Residue-level contacts at the interface:
Residue T5 in the second protein contacts residue L28 in the first protein (closest heavy-atom distance 3.3 Å).
Residue V57 in the second protein contacts residue R5 in the first protein (closest heavy-atom distance 3.1 Å).
Residue Y55 in the second protein contacts residue R6 in the first protein (closest heavy-atom distance 3.3 Å).
Residue P12 in the second protein interacts with residue R5 in the first protein (closest heavy-atom distance 3.8 Å).
Residue P12 in the second protein is in contact with residue Y18 in the first protein (closest heavy-atom distance 3.7 Å).
Residue S3 in the second protein contacts residue F26 in the first protein (closest heavy-atom distance 2.9 Å).
Residue V6 in the second protein contacts residue S27 in the first protein (closest heavy-atom distance 3.9 Å).
Residue C7 in the second protein contacts residue D30 in the first protein (closest heavy-atom distance 3.7 Å).
Residue Y52 in the second protein interacts with residue I8 in the first protein (closest heavy-atom distance 3.8 Å).
Residue E54 in the second protein interacts with residue I7 in the first protein (closest heavy-atom distance 3.7 Å).
Residue V2 in the second protein contacts residue L28 in the first protein (closest heavy-atom distance 3.8 Å).
Residue V6 in the second protein interacts with residue I29 in the first protein (closest heavy-atom distance 3.7 Å).
Residue H53 in the second protein is in contact with residue I7 in the first protein (closest heavy-atom distance 3.9 Å).
Residue A62 in the second protein interacts with residue G3 in the first protein (closest heavy-atom distance 3.9 Å).
Residue Y51 in the second protein interacts with residue A12 in the first protein (closest heavy-atom distance 3.9 Å).
Residue T56 in the second protein contacts residue R2 in the first protein (closest heavy-atom distance 2.9 Å).
Residue V2 in the second protein is in contact with residue Y17 in the first protein (closest heavy-atom distance 4.0 Å).
Residue L11 in the second protein interacts with residue Y18 in the first protein (closest heavy-atom distance 3.6 Å).
Residue L19 in the second protein contacts residue I7 in the first protein (closest heavy-atom distance 4.0 Å).
Residue S3 in the second protein is in contact with residue S27 in the first protein (closest heavy-atom distance 3.0 Å).
Residue L44 in the second protein contacts residue I8 in the first protein (closest heavy-atom distance 3.9 Å).
Residue T59 in the second protein contacts residue R5 in the first protein (closest heavy-atom distance 3.4 Å).
Residue E54 in the second protein interacts with residue I8 in the first protein (closest heavy-atom distance 3.6 Å).
Residue F37 in the second protein interacts with residue F26 in the first protein (closest heavy-atom distance 3.9 Å).
Residue Y51 in the second protein is in contact with residue E11 in the first protein (closest heavy-atom distance 3.4 Å).
Residue L8 in the second protein is in contact with residue D30 in the first protein (closest heavy-atom distance 3.0 Å).
Residue E54 in the second protein is in contact with residue Y23 in the first protein (closest heavy-atom distance 3.3 Å).
Residue I22 in the second protein contacts residue T9 in the first protein (closest heavy-atom distance 4.0 Å).
Residue V43 in the second protein interacts with residue F26 in the first protein (closest heavy-atom distance 3.7 Å).
Residue G4 in the second protein interacts with residue L28 in the first protein (closest heavy-atom distance 3.1 Å).
Residue Y30 in the second protein contacts residue R2 in the first protein (closest heavy-atom distance 3.5 Å).
Residue R63 in the second protein contacts residue T1 in the first protein (closest heavy-atom distance 3.0 Å).
Residue Y52 in the second protein is in contact with residue T9 in the first protein (closest heavy-atom distance 3.2 Å).
Residue H53 in the second protein interacts with residue T9 in the first protein (closest heavy-atom distance 3.0 Å).
Residue Y51 in the second protein contacts residue T9 in the first protein (closest heavy-atom distance 3.7 Å).
Residue Y51 in the second protein contacts residue E15 in the first protein (closest heavy-atom distance 2.6 Å).
Residue A62 in the second protein is in contact with residue T1 in the first protein (closest heavy-atom distance 3.6 Å).
Residue L44 in the second protein is in contact with residue F26 in the first protein (closest heavy-atom distance 3.6 Å).
Residue F37 in the second protein is in contact with residue I8 in the first protein (closest heavy-atom distance 3.6 Å).
Residue A62 in the second protein is in contact with residue R2 in the first protein (closest heavy-atom distance 3.9 Å).
Residue V6 in the second protein interacts with residue D30 in the first protein (closest heavy-atom distance 2.9 Å).
Residue V2 in the second protein interacts with residue F26 in the first protein (closest heavy-atom distance 3.8 Å).
Residue L8 in the second protein is in contact with residue C33 in the first protein (closest heavy-atom distance 3.3 Å).
Residue L19 in the second protein interacts with residue D16 in the first protein (closest heavy-atom distance 3.8 Å).
Residue H53 in the second protein interacts with residue I8 in the first protein (closest heavy-atom distance 3.3 Å).
Residue Y55 in the second protein contacts residue I7 in the first protein (closest heavy-atom distance 2.9 Å).
Residue Y51 in the second protein interacts with residue G10 in the first protein (closest heavy-atom distance 3.7 Å).
Residue Q32 in the second protein interacts with residue R2 in the first protein (closest heavy-atom distance 3.5 Å).
Residue V57 in the second protein is in contact with residue R6 in the first protein (closest heavy-atom distance 3.9 Å).
Residue L44 in the second protein is in contact with residue Y17 in the first protein (closest heavy-atom distance 3.8 Å).
Residue S9 in the second protein is in contact with residue C33 in the first protein (closest heavy-atom distance 2.6 Å).
Residue G4 in the second protein contacts residue S27 in the first protein (closest heavy-atom distance 3.7 Å).
Residue R63 in the second protein contacts residue R2 in the first protein (closest heavy-atom distance 3.8 Å).
Residue A15 in the second protein is in contact with residue I7 in the first protein (closest heavy-atom distance 3.9 Å).
Residue V6 in the second protein contacts residue L28 in the first protein (closest heavy-atom distance 2.9 Å).
Residue V57 in the second protein contacts residue I7 in the first protein (closest heavy-atom distance 3.8 Å).
Residue Y55 in the second protein interacts with residue T9 in the first protein (closest heavy-atom distance 3.8 Å).
Residue F37 in the second protein interacts with residue Y23 in the first protein (closest heavy-atom distance 3.8 Å).
Residue C7 in the second protein interacts with residue C33 in the first protein (closest heavy-atom distance 2.1 Å).
Residue T5 in the second protein is in contact with residue D30 in the first protein (closest heavy-atom distance 3.7 Å).

Sequence of the second protein:
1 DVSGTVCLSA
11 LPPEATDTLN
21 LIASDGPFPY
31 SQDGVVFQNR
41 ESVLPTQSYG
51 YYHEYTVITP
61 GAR

This data describes a binding interaction between two proteins.

Sequence of the first protein:
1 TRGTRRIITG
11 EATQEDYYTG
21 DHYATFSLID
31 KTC